The following describes two proteins that form a bound complex.

Residue-level contacts at the interface:
Residue L116 in protein 2 interacts with residue E394 in protein 1 (closest heavy-atom distance 4.8 Å).
Residue D117 in protein 2 contacts residue R391 in protein 1 (closest heavy-atom distance 3.2 Å).
Residue L116 in protein 2 interacts with residue R398 in protein 1 (closest heavy-atom distance 4.7 Å).
Residue E120 in protein 2 contacts residue R398 in protein 1 (closest heavy-atom distance 3.4 Å).
Residue E120 in protein 2 is in contact with residue E394 in protein 1 (closest heavy-atom distance 3.3 Å).
Residue L116 in protein 2 interacts with residue R391 in protein 1 (closest heavy-atom distance 3.9 Å).
Residue E120 in protein 2 is in contact with residue R391 in protein 1 (closest heavy-atom distance 4.4 Å).
Residue Y123 in protein 2 is in contact with residue R401 in protein 1 (closest heavy-atom distance 4.5 Å).
Residue R113 in protein 2 interacts with residue R391 in protein 1 (closest heavy-atom distance 4.1 Å).

Sequence of protein 2:
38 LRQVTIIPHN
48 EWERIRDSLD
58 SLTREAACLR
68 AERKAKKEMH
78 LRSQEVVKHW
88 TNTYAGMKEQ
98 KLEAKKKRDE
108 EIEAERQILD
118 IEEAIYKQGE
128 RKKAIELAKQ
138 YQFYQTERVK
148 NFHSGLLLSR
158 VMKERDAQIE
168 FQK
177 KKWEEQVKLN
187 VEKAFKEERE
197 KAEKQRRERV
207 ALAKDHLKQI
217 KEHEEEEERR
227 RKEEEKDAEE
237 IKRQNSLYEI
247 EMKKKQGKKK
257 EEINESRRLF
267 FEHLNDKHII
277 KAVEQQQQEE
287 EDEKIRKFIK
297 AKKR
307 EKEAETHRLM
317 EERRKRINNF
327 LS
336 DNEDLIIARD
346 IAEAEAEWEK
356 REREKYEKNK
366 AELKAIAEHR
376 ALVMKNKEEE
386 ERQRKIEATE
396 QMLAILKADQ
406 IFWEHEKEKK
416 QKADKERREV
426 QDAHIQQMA

Sequence of protein 1:
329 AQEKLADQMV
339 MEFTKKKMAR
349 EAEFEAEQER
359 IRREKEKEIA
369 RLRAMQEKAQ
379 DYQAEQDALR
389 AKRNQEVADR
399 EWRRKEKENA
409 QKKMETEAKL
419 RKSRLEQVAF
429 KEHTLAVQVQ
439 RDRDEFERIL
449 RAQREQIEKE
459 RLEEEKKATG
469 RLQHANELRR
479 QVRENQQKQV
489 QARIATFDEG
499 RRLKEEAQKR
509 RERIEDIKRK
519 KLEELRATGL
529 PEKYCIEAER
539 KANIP